Sequence of protein 2:
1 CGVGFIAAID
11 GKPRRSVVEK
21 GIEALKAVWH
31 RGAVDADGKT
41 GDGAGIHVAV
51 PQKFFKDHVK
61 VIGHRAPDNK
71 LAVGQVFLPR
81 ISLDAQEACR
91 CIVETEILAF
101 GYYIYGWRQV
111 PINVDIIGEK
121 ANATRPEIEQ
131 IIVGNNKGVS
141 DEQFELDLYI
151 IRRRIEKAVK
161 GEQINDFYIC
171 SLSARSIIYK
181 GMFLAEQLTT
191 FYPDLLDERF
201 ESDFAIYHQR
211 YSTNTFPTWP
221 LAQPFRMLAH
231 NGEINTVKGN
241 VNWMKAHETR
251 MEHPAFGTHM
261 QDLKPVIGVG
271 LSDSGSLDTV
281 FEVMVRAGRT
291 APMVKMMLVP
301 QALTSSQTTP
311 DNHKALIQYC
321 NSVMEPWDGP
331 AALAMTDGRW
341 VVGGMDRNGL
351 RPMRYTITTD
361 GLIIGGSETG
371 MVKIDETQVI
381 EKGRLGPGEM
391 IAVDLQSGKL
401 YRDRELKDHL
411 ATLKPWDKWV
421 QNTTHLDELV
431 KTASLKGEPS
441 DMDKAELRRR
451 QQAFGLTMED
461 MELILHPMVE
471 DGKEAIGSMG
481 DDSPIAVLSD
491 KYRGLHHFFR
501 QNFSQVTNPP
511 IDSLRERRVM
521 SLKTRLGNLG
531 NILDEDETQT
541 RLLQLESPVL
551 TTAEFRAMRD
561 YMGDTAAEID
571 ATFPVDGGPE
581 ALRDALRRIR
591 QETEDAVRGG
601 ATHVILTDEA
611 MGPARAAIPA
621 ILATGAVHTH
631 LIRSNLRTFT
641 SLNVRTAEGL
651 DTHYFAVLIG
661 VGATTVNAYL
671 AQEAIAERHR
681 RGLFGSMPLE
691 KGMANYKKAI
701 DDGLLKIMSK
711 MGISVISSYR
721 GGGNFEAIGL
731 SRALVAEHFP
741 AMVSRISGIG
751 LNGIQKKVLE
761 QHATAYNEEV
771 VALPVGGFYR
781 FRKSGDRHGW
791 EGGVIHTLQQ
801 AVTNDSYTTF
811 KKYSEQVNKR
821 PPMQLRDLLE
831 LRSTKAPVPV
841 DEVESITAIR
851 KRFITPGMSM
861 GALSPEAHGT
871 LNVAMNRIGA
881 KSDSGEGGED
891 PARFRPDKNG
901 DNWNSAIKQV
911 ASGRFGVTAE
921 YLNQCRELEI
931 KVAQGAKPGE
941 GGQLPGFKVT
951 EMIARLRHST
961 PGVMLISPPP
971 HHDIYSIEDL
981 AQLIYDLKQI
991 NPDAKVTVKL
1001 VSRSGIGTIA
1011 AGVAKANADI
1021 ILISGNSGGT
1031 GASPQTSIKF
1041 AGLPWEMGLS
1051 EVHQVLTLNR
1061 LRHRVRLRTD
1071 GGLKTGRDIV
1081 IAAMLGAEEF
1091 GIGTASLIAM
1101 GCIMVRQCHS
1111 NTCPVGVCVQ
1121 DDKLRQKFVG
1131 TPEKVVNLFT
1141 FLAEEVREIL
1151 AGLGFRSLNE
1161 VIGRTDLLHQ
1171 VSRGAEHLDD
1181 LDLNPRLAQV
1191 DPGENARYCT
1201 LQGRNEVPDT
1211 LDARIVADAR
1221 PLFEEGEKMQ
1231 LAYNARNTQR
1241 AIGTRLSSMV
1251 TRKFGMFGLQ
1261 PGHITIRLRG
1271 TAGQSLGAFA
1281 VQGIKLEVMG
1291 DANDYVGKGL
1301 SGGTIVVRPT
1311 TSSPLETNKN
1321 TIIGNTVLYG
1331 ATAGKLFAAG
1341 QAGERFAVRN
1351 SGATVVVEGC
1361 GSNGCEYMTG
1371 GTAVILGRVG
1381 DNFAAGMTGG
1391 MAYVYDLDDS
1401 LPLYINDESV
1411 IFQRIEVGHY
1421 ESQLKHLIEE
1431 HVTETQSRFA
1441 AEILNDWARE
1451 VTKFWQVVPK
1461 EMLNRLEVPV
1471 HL

This data describes a binding interaction between two proteins.

Sequence of protein 1:
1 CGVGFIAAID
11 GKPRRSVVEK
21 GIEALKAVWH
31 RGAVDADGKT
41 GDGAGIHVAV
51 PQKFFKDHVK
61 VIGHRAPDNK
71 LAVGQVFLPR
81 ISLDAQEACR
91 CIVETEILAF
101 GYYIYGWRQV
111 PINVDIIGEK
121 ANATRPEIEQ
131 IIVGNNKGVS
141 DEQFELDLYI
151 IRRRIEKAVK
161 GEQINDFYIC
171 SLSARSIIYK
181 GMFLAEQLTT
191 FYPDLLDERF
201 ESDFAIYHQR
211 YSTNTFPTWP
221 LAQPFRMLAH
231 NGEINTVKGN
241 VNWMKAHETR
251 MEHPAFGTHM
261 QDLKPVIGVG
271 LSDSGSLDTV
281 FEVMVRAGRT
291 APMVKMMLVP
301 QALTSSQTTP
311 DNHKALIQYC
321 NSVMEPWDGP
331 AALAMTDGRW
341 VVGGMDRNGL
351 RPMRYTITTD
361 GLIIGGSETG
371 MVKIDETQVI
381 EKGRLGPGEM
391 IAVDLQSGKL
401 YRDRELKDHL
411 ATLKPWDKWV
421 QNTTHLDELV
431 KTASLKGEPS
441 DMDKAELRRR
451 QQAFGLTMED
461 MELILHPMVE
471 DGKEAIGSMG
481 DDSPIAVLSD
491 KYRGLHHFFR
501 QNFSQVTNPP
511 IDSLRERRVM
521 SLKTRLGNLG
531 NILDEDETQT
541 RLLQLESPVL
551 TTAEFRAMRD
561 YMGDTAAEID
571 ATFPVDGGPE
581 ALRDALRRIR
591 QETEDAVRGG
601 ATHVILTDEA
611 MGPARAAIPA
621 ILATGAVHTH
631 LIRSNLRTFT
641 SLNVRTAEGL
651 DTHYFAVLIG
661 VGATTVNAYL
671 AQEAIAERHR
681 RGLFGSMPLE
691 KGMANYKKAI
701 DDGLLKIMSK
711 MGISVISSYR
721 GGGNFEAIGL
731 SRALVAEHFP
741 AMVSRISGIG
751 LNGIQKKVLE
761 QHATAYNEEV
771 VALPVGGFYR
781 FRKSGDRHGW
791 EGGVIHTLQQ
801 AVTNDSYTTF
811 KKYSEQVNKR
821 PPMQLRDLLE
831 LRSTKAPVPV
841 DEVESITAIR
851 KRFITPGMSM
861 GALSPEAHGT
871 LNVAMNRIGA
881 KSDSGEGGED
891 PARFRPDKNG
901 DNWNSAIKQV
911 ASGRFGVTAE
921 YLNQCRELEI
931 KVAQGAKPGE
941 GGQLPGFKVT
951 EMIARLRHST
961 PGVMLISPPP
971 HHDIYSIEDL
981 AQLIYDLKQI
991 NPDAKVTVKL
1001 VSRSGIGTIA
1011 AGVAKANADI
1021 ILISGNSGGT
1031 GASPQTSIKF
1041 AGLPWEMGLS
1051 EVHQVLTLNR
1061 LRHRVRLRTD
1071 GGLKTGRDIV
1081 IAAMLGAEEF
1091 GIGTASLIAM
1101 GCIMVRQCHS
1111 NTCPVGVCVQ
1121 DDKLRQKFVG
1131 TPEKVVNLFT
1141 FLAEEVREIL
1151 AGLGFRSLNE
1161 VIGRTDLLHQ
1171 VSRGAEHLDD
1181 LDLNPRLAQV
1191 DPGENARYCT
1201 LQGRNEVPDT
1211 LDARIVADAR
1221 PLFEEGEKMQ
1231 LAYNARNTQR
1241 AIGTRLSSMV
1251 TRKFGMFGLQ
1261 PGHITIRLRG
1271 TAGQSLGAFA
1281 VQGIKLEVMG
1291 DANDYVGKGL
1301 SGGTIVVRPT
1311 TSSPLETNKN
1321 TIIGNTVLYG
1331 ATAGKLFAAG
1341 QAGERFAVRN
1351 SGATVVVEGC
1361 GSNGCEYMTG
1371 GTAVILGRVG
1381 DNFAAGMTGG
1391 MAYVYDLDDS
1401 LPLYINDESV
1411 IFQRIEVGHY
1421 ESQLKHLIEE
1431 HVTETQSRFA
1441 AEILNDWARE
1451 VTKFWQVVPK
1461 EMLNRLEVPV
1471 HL

Interface contacts:
Residue V1190 in protein 1 is in contact with residue R125 in protein 2 (closest heavy-atom distance 2.9 Å).
Residue W107 in protein 1 interacts with residue D1182 in protein 2 (closest heavy-atom distance 3.5 Å).
Residue H64 in protein 1 contacts residue R1173 in protein 2 (closest heavy-atom distance 2.9 Å).
Residue R90 in protein 1 contacts residue N1184 in protein 2 (closest heavy-atom distance 3.4 Å).
Residue N1184 in protein 1 is in contact with residue Q109 in protein 2 (closest heavy-atom distance 3.8 Å).
Residue D1191 in protein 1 is in contact with residue R80 in protein 2 (closest heavy-atom distance 3.2 Å).
Residue Q163 in protein 1 is in contact with residue K160 in protein 2 (closest heavy-atom distance 3.3 Å).
Residue N165 in protein 1 contacts residue N165 in protein 2 (closest heavy-atom distance 3.1 Å).
Residue Q163 in protein 1 interacts with residue V269 in protein 2 (closest heavy-atom distance 3.1 Å).
Residue F216 in protein 1 contacts residue I81 in protein 2 (closest heavy-atom distance 3.1 Å).
Residue T95 in protein 1 is in contact with residue A733 in protein 2 (closest heavy-atom distance 3.6 Å).
Residue E94 in protein 1 contacts residue S747 in protein 2 (closest heavy-atom distance 3.4 Å).
Residue E129 in protein 1 is in contact with residue N1184 in protein 2 (closest heavy-atom distance 3.3 Å).
Residue V269 in protein 1 contacts residue Q163 in protein 2 (closest heavy-atom distance 3.2 Å).
Residue V114 in protein 1 is in contact with residue P1192 in protein 2 (closest heavy-atom distance 3.4 Å).
Residue R125 in protein 1 contacts residue D1191 in protein 2 (closest heavy-atom distance 3.5 Å).
Residue E119 in protein 1 interacts with residue R1060 in protein 2 (closest heavy-atom distance 3.6 Å).
Residue R745 in protein 1 contacts residue E87 in protein 2 (closest heavy-atom distance 3.8 Å).
Residue A1188 in protein 1 is in contact with residue Q109 in protein 2 (closest heavy-atom distance 3.3 Å).
Residue N1184 in protein 1 is in contact with residue E129 in protein 2 (closest heavy-atom distance 3.4 Å).
Residue C91 in protein 1 interacts with residue R732 in protein 2 (closest heavy-atom distance 3.7 Å).
Residue Q109 in protein 1 is in contact with residue A1188 in protein 2 (closest heavy-atom distance 3.6 Å).
Residue H64 in protein 1 interacts with residue L1178 in protein 2 (closest heavy-atom distance 3.6 Å).
Residue D1191 in protein 1 interacts with residue R125 in protein 2 (closest heavy-atom distance 3.4 Å).
Residue R1173 in protein 1 contacts residue H64 in protein 2 (closest heavy-atom distance 3.3 Å).
Residue K160 in protein 1 contacts residue Q163 in protein 2 (closest heavy-atom distance 3.4 Å).
Residue Y103 in protein 1 is in contact with residue L1178 in protein 2 (closest heavy-atom distance 3.1 Å).
Residue V1171 in protein 1 is in contact with residue I62 in protein 2 (closest heavy-atom distance 2.9 Å).
Residue G63 in protein 1 contacts residue R1173 in protein 2 (closest heavy-atom distance 3.2 Å).
Residue N113 in protein 1 is in contact with residue E1194 in protein 2 (closest heavy-atom distance 3.8 Å).
Residue E1194 in protein 1 is in contact with residue N113 in protein 2 (closest heavy-atom distance 3.6 Å).
Residue Q109 in protein 1 is in contact with residue Q1189 in protein 2 (closest heavy-atom distance 2.6 Å).
Residue N122 in protein 1 interacts with residue D1191 in protein 2 (closest heavy-atom distance 3.8 Å).
Residue L1178 in protein 1 interacts with residue Y103 in protein 2 (closest heavy-atom distance 3.2 Å).
Residue R125 in protein 1 is in contact with residue V1190 in protein 2 (closest heavy-atom distance 3.0 Å).
Residue I112 in protein 1 interacts with residue P1192 in protein 2 (closest heavy-atom distance 3.7 Å).
Residue I81 in protein 1 is in contact with residue F216 in protein 2 (closest heavy-atom distance 3.0 Å).
Residue V1055 in protein 1 contacts residue L83 in protein 2 (closest heavy-atom distance 3.6 Å).
Residue A733 in protein 1 interacts with residue T95 in protein 2 (closest heavy-atom distance 3.7 Å).
Residue R732 in protein 1 is in contact with residue E94 in protein 2 (closest heavy-atom distance 2.3 Å).
Residue I62 in protein 1 is in contact with residue R1173 in protein 2 (closest heavy-atom distance 3.1 Å).
Residue R732 in protein 1 is in contact with residue C91 in protein 2 (closest heavy-atom distance 3.8 Å).
Residue D1191 in protein 1 contacts residue N122 in protein 2 (closest heavy-atom distance 3.7 Å).
Residue R1173 in protein 1 contacts residue G63 in protein 2 (closest heavy-atom distance 3.1 Å).
Residue R80 in protein 1 is in contact with residue D1191 in protein 2 (closest heavy-atom distance 2.8 Å).
Residue I62 in protein 1 interacts with residue Q1170 in protein 2 (closest heavy-atom distance 3.8 Å).
Residue D115 in protein 1 is in contact with residue E1194 in protein 2 (closest heavy-atom distance 2.5 Å).
Residue P1192 in protein 1 contacts residue I112 in protein 2 (closest heavy-atom distance 3.5 Å).
Residue E87 in protein 1 contacts residue R732 in protein 2 (closest heavy-atom distance 3.4 Å).
Residue D1182 in protein 1 interacts with residue W107 in protein 2 (closest heavy-atom distance 3.6 Å).
Residue I81 in protein 1 is in contact with residue L1058 in protein 2 (closest heavy-atom distance 3.8 Å).
Residue R732 in protein 1 interacts with residue E87 in protein 2 (closest heavy-atom distance 2.7 Å).
Residue I62 in protein 1 contacts residue V1171 in protein 2 (closest heavy-atom distance 3.0 Å).
Residue E94 in protein 1 is in contact with residue R732 in protein 2 (closest heavy-atom distance 2.5 Å).
Residue P1192 in protein 1 is in contact with residue V114 in protein 2 (closest heavy-atom distance 3.3 Å).
Residue L1058 in protein 1 interacts with residue I81 in protein 2 (closest heavy-atom distance 3.7 Å).
Residue S747 in protein 1 interacts with residue E94 in protein 2 (closest heavy-atom distance 3.4 Å).
Residue W107 in protein 1 interacts with residue R732 in protein 2 (closest heavy-atom distance 3.7 Å).
Residue E1194 in protein 1 contacts residue D115 in protein 2 (closest heavy-atom distance 2.5 Å).
Residue Q1189 in protein 1 contacts residue Q109 in protein 2 (closest heavy-atom distance 2.5 Å).